Residue-level contacts at the interface:
Residue T14 in protein 1 contacts residue Q9 in protein 2 (closest heavy-atom distance 4.9 Å).

Sequence of protein 1:
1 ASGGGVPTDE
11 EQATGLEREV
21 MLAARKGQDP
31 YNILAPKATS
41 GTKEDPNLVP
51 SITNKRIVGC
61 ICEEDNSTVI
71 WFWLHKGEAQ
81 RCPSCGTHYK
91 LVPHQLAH

Sequence of protein 2:
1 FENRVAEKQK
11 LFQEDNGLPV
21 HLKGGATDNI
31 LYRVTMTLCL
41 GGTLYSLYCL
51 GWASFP

This data describes a binding interaction between two proteins.